These two protein chains interact to form a complex.

Sequence of protein 2:
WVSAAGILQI

Contacts between the two chains:
Residue T226 in protein 1 contacts residue A17 in protein 2 (closest heavy-atom distance 4.2 Å).
Residue N209 in protein 1 interacts with residue A18 in protein 2 (closest heavy-atom distance 3.9 Å).
Residue T270 in protein 1 interacts with residue I41 in protein 2 (closest heavy-atom distance 5.0 Å).
Residue F321 in protein 1 interacts with residue I44 in protein 2 (closest heavy-atom distance 3.3 Å).
Residue A210 in protein 1 is in contact with residue A18 in protein 2 (closest heavy-atom distance 3.1 Å).
Residue R207 in protein 1 is in contact with residue A17 in protein 2 (closest heavy-atom distance 4.4 Å).
Residue A227 in protein 1 contacts residue V15 in protein 2 (closest heavy-atom distance 4.5 Å).
Residue A192 in protein 1 interacts with residue L42 in protein 2 (closest heavy-atom distance 4.0 Å).
Residue R325 in protein 1 contacts residue L42 in protein 2 (closest heavy-atom distance 4.4 Å).
Residue H105 in protein 1 contacts residue A18 in protein 2 (closest heavy-atom distance 3.6 Å).
Residue M268 in protein 1 is in contact with residue I41 in protein 2 (closest heavy-atom distance 3.4 Å).
Residue L229 in protein 1 interacts with residue W14 in protein 2 (closest heavy-atom distance 3.6 Å).
Residue V328 in protein 1 contacts residue I44 in protein 2 (closest heavy-atom distance 3.6 Å).
Residue I228 in protein 1 is in contact with residue W14 in protein 2 (closest heavy-atom distance 4.3 Å).
Residue G269 in protein 1 interacts with residue L42 in protein 2 (closest heavy-atom distance 3.1 Å).
Residue E264 in protein 1 interacts with residue Q43 in protein 2 (closest heavy-atom distance 3.1 Å).
Residue R325 in protein 1 interacts with residue Q43 in protein 2 (closest heavy-atom distance 3.6 Å).
Residue A227 in protein 1 is in contact with residue S16 in protein 2 (closest heavy-atom distance 3.5 Å).
Residue R207 in protein 1 interacts with residue S16 in protein 2 (closest heavy-atom distance 4.1 Å).
Residue G266 in protein 1 contacts residue Q43 in protein 2 (closest heavy-atom distance 4.7 Å).
Residue A230 in protein 1 is in contact with residue S16 in protein 2 (closest heavy-atom distance 4.6 Å).
Residue F321 in protein 1 interacts with residue Q43 in protein 2 (closest heavy-atom distance 4.7 Å).
Residue G269 in protein 1 is in contact with residue G40 in protein 2 (closest heavy-atom distance 4.2 Å).
Residue R207 in protein 1 is in contact with residue A18 in protein 2 (closest heavy-atom distance 3.7 Å).
Residue L229 in protein 1 is in contact with residue V15 in protein 2 (closest heavy-atom distance 3.6 Å).
Residue G263 in protein 1 interacts with residue I44 in protein 2 (closest heavy-atom distance 4.7 Å).
Residue P231 in protein 1 is in contact with residue W14 in protein 2 (closest heavy-atom distance 4.2 Å).
Residue G269 in protein 1 is in contact with residue I41 in protein 2 (closest heavy-atom distance 3.2 Å).
Residue H105 in protein 1 is in contact with residue A17 in protein 2 (closest heavy-atom distance 3.5 Å).
Residue S291 in protein 1 contacts residue I41 in protein 2 (closest heavy-atom distance 3.3 Å).
Residue I267 in protein 1 contacts residue Q43 in protein 2 (closest heavy-atom distance 3.6 Å).
Residue I205 in protein 1 interacts with residue A18 in protein 2 (closest heavy-atom distance 4.7 Å).
Residue I228 in protein 1 interacts with residue V15 in protein 2 (closest heavy-atom distance 3.7 Å).
Residue L294 in protein 1 interacts with residue Q43 in protein 2 (closest heavy-atom distance 3.6 Å).
Residue R325 in protein 1 is in contact with residue I44 in protein 2 (closest heavy-atom distance 3.5 Å).
Residue A227 in protein 1 interacts with residue A18 in protein 2 (closest heavy-atom distance 4.3 Å).
Residue L265 in protein 1 contacts residue I44 in protein 2 (closest heavy-atom distance 3.1 Å).
Residue A230 in protein 1 is in contact with residue W14 in protein 2 (closest heavy-atom distance 3.2 Å).
Residue T226 in protein 1 is in contact with residue A18 in protein 2 (closest heavy-atom distance 3.3 Å).
Residue M268 in protein 1 interacts with residue Q43 in protein 2 (closest heavy-atom distance 3.9 Å).
Residue I267 in protein 1 is in contact with residue L42 in protein 2 (closest heavy-atom distance 3.9 Å).
Residue F321 in protein 1 is in contact with residue L42 in protein 2 (closest heavy-atom distance 3.4 Å).
Residue L190 in protein 1 contacts residue V15 in protein 2 (closest heavy-atom distance 3.5 Å).
Residue N206 in protein 1 contacts residue A18 in protein 2 (closest heavy-atom distance 4.0 Å).
Residue G266 in protein 1 is in contact with residue I44 in protein 2 (closest heavy-atom distance 3.0 Å).
Residue I267 in protein 1 interacts with residue I44 in protein 2 (closest heavy-atom distance 3.1 Å).
Residue I228 in protein 1 contacts residue S16 in protein 2 (closest heavy-atom distance 3.1 Å).
Residue I228 in protein 1 is in contact with residue A18 in protein 2 (closest heavy-atom distance 4.8 Å).
Residue E264 in protein 1 interacts with residue I44 in protein 2 (closest heavy-atom distance 3.4 Å).
Residue T270 in protein 1 contacts residue G40 in protein 2 (closest heavy-atom distance 3.8 Å).
Residue G208 in protein 1 interacts with residue A18 in protein 2 (closest heavy-atom distance 2.8 Å).
Residue A227 in protein 1 is in contact with residue A17 in protein 2 (closest heavy-atom distance 4.1 Å).
Residue L324 in protein 1 interacts with residue I44 in protein 2 (closest heavy-atom distance 3.7 Å).
Residue M268 in protein 1 interacts with residue L42 in protein 2 (closest heavy-atom distance 3.6 Å).

Sequence of protein 1:
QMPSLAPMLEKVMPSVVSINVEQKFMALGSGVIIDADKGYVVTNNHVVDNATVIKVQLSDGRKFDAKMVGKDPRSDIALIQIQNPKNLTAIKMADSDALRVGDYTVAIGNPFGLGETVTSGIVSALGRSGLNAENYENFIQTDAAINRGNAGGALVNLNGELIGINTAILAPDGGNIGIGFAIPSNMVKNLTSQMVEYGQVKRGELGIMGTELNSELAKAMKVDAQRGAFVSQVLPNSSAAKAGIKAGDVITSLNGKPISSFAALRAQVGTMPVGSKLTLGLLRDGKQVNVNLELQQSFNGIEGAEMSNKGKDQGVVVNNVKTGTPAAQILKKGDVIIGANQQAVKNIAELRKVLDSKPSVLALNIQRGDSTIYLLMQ